This data describes a binding interaction between two proteins.

Sequence of chain B:
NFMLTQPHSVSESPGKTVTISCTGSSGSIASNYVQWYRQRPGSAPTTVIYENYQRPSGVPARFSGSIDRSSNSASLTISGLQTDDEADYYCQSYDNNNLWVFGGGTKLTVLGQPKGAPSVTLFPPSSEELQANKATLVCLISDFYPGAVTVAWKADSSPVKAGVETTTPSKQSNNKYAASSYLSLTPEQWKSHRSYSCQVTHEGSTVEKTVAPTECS

Residue-level contacts at the interface:
Residue S99 in chain A is in contact with residue N97 in chain B (closest heavy-atom distance 3.3 Å).
Residue S99 in chain A is in contact with residue N96 in chain B (closest heavy-atom distance 4.3 Å).
Residue S99 in chain A is in contact with residue N98 in chain B (closest heavy-atom distance 4.4 Å).
Residue N98 in chain A is in contact with residue N96 in chain B (closest heavy-atom distance 3.7 Å).
Residue N195 in chain A is in contact with residue N98 in chain B (closest heavy-atom distance 4.4 Å).
Residue N97 in chain A contacts residue N98 in chain B (closest heavy-atom distance 4.4 Å).

Sequence of chain A:
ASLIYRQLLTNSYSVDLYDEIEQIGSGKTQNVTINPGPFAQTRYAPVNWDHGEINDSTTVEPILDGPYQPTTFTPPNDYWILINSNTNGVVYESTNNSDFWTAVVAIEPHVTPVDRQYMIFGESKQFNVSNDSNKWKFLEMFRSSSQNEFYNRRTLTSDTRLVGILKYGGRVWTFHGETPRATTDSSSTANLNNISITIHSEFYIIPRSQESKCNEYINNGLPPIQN